The following describes two proteins that form a bound complex.

Sequence of the second protein:
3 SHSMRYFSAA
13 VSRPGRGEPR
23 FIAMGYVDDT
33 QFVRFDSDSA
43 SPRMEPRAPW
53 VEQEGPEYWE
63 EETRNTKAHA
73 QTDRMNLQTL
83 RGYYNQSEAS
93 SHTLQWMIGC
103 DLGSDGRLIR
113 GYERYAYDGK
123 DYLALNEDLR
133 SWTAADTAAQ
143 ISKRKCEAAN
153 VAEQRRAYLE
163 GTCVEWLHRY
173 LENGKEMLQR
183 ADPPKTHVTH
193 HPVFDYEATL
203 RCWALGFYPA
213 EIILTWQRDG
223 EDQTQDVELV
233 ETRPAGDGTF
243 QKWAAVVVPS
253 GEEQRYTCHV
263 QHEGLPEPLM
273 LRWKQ

Residue-level contacts at the interface:
Residue D75 in the second protein is in contact with residue H6 in the first protein (closest heavy-atom distance 2.9 Å).
Residue M46 in the second protein interacts with residue I2 in the first protein (closest heavy-atom distance 4.0 Å).
Residue T74 in the second protein is in contact with residue Q8 in the first protein (closest heavy-atom distance 3.9 Å).
Residue W98 in the second protein interacts with residue H6 in the first protein (closest heavy-atom distance 3.3 Å).
Residue W168 in the second protein interacts with residue R1 in the first protein (closest heavy-atom distance 3.4 Å).
Residue H71 in the second protein interacts with residue H6 in the first protein (closest heavy-atom distance 3.4 Å).
Residue Y160 in the second protein contacts residue I3 in the first protein (closest heavy-atom distance 3.5 Å).
Residue N78 in the second protein interacts with residue L9 in the first protein (closest heavy-atom distance 2.9 Å).
Residue Y8 in the second protein interacts with residue R1 in the first protein (closest heavy-atom distance 2.6 Å).
Residue Y117 in the second protein is in contact with residue L9 in the first protein (closest heavy-atom distance 4.0 Å).
Residue H71 in the second protein is in contact with residue R5 in the first protein (closest heavy-atom distance 3.5 Å).
Residue T164 in the second protein interacts with residue R1 in the first protein (closest heavy-atom distance 3.5 Å).
Residue W98 in the second protein is in contact with residue I3 in the first protein (closest heavy-atom distance 3.8 Å).
Residue L96 in the second protein contacts residue L9 in the first protein (closest heavy-atom distance 4.2 Å).
Residue V153 in the second protein interacts with residue L7 in the first protein (closest heavy-atom distance 3.8 Å).
Residue N78 in the second protein interacts with residue Q8 in the first protein (closest heavy-atom distance 3.7 Å).
Residue R157 in the second protein contacts residue L7 in the first protein (closest heavy-atom distance 3.3 Å).
Residue L125 in the second protein interacts with residue L7 in the first protein (closest heavy-atom distance 4.7 Å).
Residue H71 in the second protein interacts with residue P4 in the first protein (closest heavy-atom distance 2.8 Å).
Residue Y60 in the second protein contacts residue R1 in the first protein (closest heavy-atom distance 3.4 Å).
Residue L125 in the second protein interacts with residue L9 in the first protein (closest heavy-atom distance 4.0 Å).
Residue Y8 in the second protein is in contact with residue I2 in the first protein (closest heavy-atom distance 3.5 Å).
Residue T81 in the second protein is in contact with residue L9 in the first protein (closest heavy-atom distance 3.2 Å).
Residue Y124 in the second protein is in contact with residue L9 in the first protein (closest heavy-atom distance 3.9 Å).
Residue L82 in the second protein interacts with residue L9 in the first protein (closest heavy-atom distance 3.8 Å).
Residue Y85 in the second protein is in contact with residue L9 in the first protein (closest heavy-atom distance 2.6 Å).
Residue Q156 in the second protein interacts with residue I3 in the first protein (closest heavy-atom distance 4.8 Å).
Residue K147 in the second protein is in contact with residue Q8 in the first protein (closest heavy-atom distance 3.8 Å).
Residue E64 in the second protein contacts residue I2 in the first protein (closest heavy-atom distance 3.3 Å).
Residue R157 in the second protein interacts with residue H6 in the first protein (closest heavy-atom distance 3.6 Å).
Residue M6 in the second protein is in contact with residue R1 in the first protein (closest heavy-atom distance 4.4 Å).
Residue H71 in the second protein interacts with residue I2 in the first protein (closest heavy-atom distance 3.5 Å).
Residue Y172 in the second protein contacts residue R1 in the first protein (closest heavy-atom distance 2.5 Å).
Residue T74 in the second protein contacts residue L7 in the first protein (closest heavy-atom distance 3.4 Å).
Residue W134 in the second protein is in contact with residue L7 in the first protein (closest heavy-atom distance 3.6 Å).
Residue Y117 in the second protein is in contact with residue H6 in the first protein (closest heavy-atom distance 3.7 Å).
Residue W98 in the second protein contacts residue I2 in the first protein (closest heavy-atom distance 4.5 Å).
Residue Q156 in the second protein is in contact with residue R5 in the first protein (closest heavy-atom distance 3.6 Å).
Residue R157 in the second protein interacts with residue R5 in the first protein (closest heavy-atom distance 3.0 Å).
Residue R157 in the second protein interacts with residue I3 in the first protein (closest heavy-atom distance 3.5 Å).
Residue E115 in the second protein interacts with residue L7 in the first protein (closest heavy-atom distance 4.1 Å).
Residue N78 in the second protein interacts with residue H6 in the first protein (closest heavy-atom distance 4.4 Å).
Residue N67 in the second protein contacts residue P4 in the first protein (closest heavy-atom distance 3.8 Å).
Residue C148 in the second protein is in contact with residue L7 in the first protein (closest heavy-atom distance 4.0 Å).
Residue Y160 in the second protein is in contact with residue P4 in the first protein (closest heavy-atom distance 4.7 Å).
Residue T68 in the second protein contacts residue I2 in the first protein (closest heavy-atom distance 4.4 Å).
Residue E63 in the second protein interacts with residue R1 in the first protein (closest heavy-atom distance 3.8 Å).
Residue I100 in the second protein is in contact with residue I3 in the first protein (closest heavy-atom distance 4.0 Å).
Residue Y117 in the second protein interacts with residue L7 in the first protein (closest heavy-atom distance 3.2 Å).
Residue N67 in the second protein is in contact with residue I3 in the first protein (closest heavy-atom distance 4.4 Å).
Residue N78 in the second protein interacts with residue L7 in the first protein (closest heavy-atom distance 3.0 Å).
Residue N67 in the second protein interacts with residue I2 in the first protein (closest heavy-atom distance 4.2 Å).
Residue Y160 in the second protein contacts residue I2 in the first protein (closest heavy-atom distance 3.7 Å).
Residue T74 in the second protein is in contact with residue H6 in the first protein (closest heavy-atom distance 4.0 Å).
Residue K147 in the second protein interacts with residue L9 in the first protein (closest heavy-atom distance 2.9 Å).
Residue E64 in the second protein is in contact with residue R1 in the first protein (closest heavy-atom distance 3.1 Å).
Residue S144 in the second protein contacts residue L9 in the first protein (closest heavy-atom distance 2.8 Å).
Residue Y160 in the second protein interacts with residue R1 in the first protein (closest heavy-atom distance 2.4 Å).
Residue H71 in the second protein interacts with residue I3 in the first protein (closest heavy-atom distance 2.9 Å).
Residue S10 in the second protein contacts residue H6 in the first protein (closest heavy-atom distance 4.2 Å).

Sequence of the first protein:
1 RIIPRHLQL